Sequence of the second protein:
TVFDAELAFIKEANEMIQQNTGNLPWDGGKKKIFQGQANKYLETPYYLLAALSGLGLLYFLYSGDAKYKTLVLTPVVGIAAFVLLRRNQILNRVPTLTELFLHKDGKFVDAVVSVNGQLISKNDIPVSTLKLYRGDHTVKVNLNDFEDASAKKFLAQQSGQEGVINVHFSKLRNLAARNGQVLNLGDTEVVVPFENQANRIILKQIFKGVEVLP

Sequence of the first protein:
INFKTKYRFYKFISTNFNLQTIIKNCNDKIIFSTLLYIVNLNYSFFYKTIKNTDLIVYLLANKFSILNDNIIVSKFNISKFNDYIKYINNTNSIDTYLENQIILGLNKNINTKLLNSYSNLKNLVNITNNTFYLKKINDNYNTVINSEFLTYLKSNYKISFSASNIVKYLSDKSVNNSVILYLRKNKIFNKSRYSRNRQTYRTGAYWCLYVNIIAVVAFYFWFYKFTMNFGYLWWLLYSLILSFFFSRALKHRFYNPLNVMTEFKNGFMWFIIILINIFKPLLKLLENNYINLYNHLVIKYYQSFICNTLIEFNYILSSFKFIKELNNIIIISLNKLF

Contacts between the two chains:
Residue Y411 in the first protein contacts residue K397 in the second protein (closest heavy-atom distance 4.1 Å).
Residue Y400 in the first protein contacts residue F411 in the second protein (closest heavy-atom distance 3.5 Å).
Residue F428 in the first protein is in contact with residue D402 in the second protein (closest heavy-atom distance 4.1 Å).
Residue L432 in the first protein contacts residue D405 in the second protein (closest heavy-atom distance 3.3 Å).
Residue Y430 in the first protein is in contact with residue R350 in the second protein (closest heavy-atom distance 3.2 Å).
Residue L403 in the first protein interacts with residue R343 in the second protein (closest heavy-atom distance 3.4 Å).
Residue F428 in the first protein interacts with residue E404 in the second protein (closest heavy-atom distance 4.2 Å).
Residue Y430 in the first protein interacts with residue I347 in the second protein (closest heavy-atom distance 3.3 Å).
Residue F428 in the first protein is in contact with residue F403 in the second protein (closest heavy-atom distance 3.1 Å).
Residue Y404 in the first protein contacts residue Q415 in the second protein (closest heavy-atom distance 3.0 Å).
Residue Y411 in the first protein interacts with residue N399 in the second protein (closest heavy-atom distance 3.9 Å).
Residue V408 in the first protein contacts residue L429 in the second protein (closest heavy-atom distance 3.8 Å).
Residue V408 in the first protein is in contact with residue V424 in the second protein (closest heavy-atom distance 4.1 Å).
Residue I409 in the first protein interacts with residue I347 in the second protein (closest heavy-atom distance 3.7 Å).
Residue Y412 in the first protein is in contact with residue E446 in the second protein (closest heavy-atom distance 2.2 Å).
Residue Y400 in the first protein contacts residue Q415 in the second protein (closest heavy-atom distance 4.1 Å).
Residue I409 in the first protein interacts with residue L432 in the second protein (closest heavy-atom distance 3.6 Å).
Residue H406 in the first protein interacts with residue I347 in the second protein (closest heavy-atom distance 3.5 Å).
Residue Y404 in the first protein is in contact with residue L412 in the second protein (closest heavy-atom distance 3.6 Å).
Residue F435 in the first protein interacts with residue S407 in the second protein (closest heavy-atom distance 4.1 Å).
Residue L407 in the first protein interacts with residue L412 in the second protein (closest heavy-atom distance 4.0 Å).
Residue I416 in the first protein interacts with residue E446 in the second protein (closest heavy-atom distance 3.2 Å).
Residue L420 in the first protein interacts with residue T445 in the second protein (closest heavy-atom distance 3.4 Å).
Residue Q413 in the first protein interacts with residue I347 in the second protein (closest heavy-atom distance 3.1 Å).
Residue F435 in the first protein is in contact with residue F411 in the second protein (closest heavy-atom distance 3.5 Å).
Residue H406 in the first protein interacts with residue L432 in the second protein (closest heavy-atom distance 3.4 Å).
Residue Y412 in the first protein contacts residue H394 in the second protein (closest heavy-atom distance 3.8 Å).
Residue K436 in the first protein is in contact with residue S407 in the second protein (closest heavy-atom distance 3.1 Å).
Residue L432 in the first protein is in contact with residue A408 in the second protein (closest heavy-atom distance 4.0 Å).
Residue I416 in the first protein interacts with residue P352 in the second protein (closest heavy-atom distance 3.6 Å).
Residue Y404 in the first protein is in contact with residue F411 in the second protein (closest heavy-atom distance 3.6 Å).
Residue I416 in the first protein contacts residue T445 in the second protein (closest heavy-atom distance 4.2 Å).
Residue S434 in the first protein contacts residue F339 in the second protein (closest heavy-atom distance 3.3 Å).
Residue L420 in the first protein interacts with residue K379 in the second protein (closest heavy-atom distance 3.7 Å).
Residue L407 in the first protein interacts with residue F411 in the second protein (closest heavy-atom distance 3.6 Å).
Residue I438 in the first protein interacts with residue R343 in the second protein (closest heavy-atom distance 3.9 Å).
Residue I409 in the first protein interacts with residue L429 in the second protein (closest heavy-atom distance 3.6 Å).
Residue Y411 in the first protein is in contact with residue L400 in the second protein (closest heavy-atom distance 4.2 Å).
Residue Q413 in the first protein contacts residue L432 in the second protein (closest heavy-atom distance 4.1 Å).
Residue T419 in the first protein interacts with residue T445 in the second protein (closest heavy-atom distance 3.6 Å).
Residue C417 in the first protein is in contact with residue V372 in the second protein (closest heavy-atom distance 4.2 Å).
Residue N405 in the first protein interacts with residue K428 in the second protein (closest heavy-atom distance 4.0 Å).
Residue K439 in the first protein interacts with residue S407 in the second protein (closest heavy-atom distance 3.3 Å).
Residue I438 in the first protein is in contact with residue F339 in the second protein (closest heavy-atom distance 3.8 Å).
Residue K436 in the first protein is in contact with residue D405 in the second protein (closest heavy-atom distance 3.5 Å).
Residue L420 in the first protein contacts residue I377 in the second protein (closest heavy-atom distance 3.5 Å).
Residue V408 in the first protein contacts residue L412 in the second protein (closest heavy-atom distance 4.1 Å).
Residue Y430 in the first protein interacts with residue Q346 in the second protein (closest heavy-atom distance 2.9 Å).
Residue L403 in the first protein is in contact with residue F411 in the second protein (closest heavy-atom distance 4.0 Å).
Residue Y404 in the first protein is in contact with residue V424 in the second protein (closest heavy-atom distance 3.5 Å).
Residue K410 in the first protein contacts residue R343 in the second protein (closest heavy-atom distance 4.0 Å).
Residue N405 in the first protein interacts with residue L429 in the second protein (closest heavy-atom distance 3.9 Å).
Residue Q413 in the first protein interacts with residue R350 in the second protein (closest heavy-atom distance 3.3 Å).
Residue Y404 in the first protein contacts residue S416 in the second protein (closest heavy-atom distance 3.7 Å).
Residue H406 in the first protein interacts with residue R343 in the second protein (closest heavy-atom distance 3.6 Å).
Residue K410 in the first protein interacts with residue I347 in the second protein (closest heavy-atom distance 3.7 Å).
Residue Q413 in the first protein contacts residue V351 in the second protein (closest heavy-atom distance 3.4 Å).
Residue Y411 in the first protein contacts residue V398 in the second protein (closest heavy-atom distance 3.5 Å).
Residue Y412 in the first protein interacts with residue V396 in the second protein (closest heavy-atom distance 3.8 Å).
Residue F435 in the first protein contacts residue A408 in the second protein (closest heavy-atom distance 3.7 Å).

These two protein chains interact to form a complex.